The following describes two proteins that form a bound complex.

Contacts between the two chains:
Residue Q155 in protein 1 contacts residue E395 in protein 2 (closest heavy-atom distance 3.9 Å).
Residue W162 in protein 1 interacts with residue Y389 in protein 2 (closest heavy-atom distance 3.6 Å).
Residue E161 in protein 1 interacts with residue Y389 in protein 2 (closest heavy-atom distance 4.5 Å).
Residue R151 in protein 1 contacts residue E395 in protein 2 (closest heavy-atom distance 4.4 Å).

Sequence of protein 1:
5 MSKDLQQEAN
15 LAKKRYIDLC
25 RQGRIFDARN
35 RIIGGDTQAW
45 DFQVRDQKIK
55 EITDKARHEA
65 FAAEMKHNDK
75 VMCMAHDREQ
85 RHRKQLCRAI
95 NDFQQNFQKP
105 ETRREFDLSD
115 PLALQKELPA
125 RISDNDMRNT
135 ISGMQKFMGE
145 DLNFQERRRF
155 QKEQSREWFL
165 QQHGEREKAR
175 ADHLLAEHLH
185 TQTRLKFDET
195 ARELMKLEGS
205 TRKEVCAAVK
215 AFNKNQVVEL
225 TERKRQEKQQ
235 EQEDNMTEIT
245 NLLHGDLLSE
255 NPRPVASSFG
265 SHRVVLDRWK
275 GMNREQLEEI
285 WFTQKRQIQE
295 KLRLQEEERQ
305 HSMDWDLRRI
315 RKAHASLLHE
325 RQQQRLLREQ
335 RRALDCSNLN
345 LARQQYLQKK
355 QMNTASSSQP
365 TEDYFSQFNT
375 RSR

Sequence of protein 2:
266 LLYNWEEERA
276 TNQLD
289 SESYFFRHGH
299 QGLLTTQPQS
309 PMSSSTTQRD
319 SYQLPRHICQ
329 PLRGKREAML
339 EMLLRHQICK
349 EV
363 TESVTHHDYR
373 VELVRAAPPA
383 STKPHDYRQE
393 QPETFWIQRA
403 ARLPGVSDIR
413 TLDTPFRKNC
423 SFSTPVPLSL